The following describes two proteins that form a bound complex.

Sequence of the second protein:
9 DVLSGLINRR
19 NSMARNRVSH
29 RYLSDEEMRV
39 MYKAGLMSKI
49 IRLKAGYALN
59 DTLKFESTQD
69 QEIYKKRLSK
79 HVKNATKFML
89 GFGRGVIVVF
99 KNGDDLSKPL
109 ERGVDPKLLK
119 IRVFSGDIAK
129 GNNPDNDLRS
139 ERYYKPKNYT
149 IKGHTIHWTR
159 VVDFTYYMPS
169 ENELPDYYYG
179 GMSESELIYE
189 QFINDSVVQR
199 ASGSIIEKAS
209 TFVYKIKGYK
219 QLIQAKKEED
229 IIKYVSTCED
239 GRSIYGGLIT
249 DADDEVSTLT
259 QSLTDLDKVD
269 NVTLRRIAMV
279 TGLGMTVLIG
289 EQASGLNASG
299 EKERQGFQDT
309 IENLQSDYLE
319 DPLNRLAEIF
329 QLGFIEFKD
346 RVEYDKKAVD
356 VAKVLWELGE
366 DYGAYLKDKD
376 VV

Sequence of the first protein:
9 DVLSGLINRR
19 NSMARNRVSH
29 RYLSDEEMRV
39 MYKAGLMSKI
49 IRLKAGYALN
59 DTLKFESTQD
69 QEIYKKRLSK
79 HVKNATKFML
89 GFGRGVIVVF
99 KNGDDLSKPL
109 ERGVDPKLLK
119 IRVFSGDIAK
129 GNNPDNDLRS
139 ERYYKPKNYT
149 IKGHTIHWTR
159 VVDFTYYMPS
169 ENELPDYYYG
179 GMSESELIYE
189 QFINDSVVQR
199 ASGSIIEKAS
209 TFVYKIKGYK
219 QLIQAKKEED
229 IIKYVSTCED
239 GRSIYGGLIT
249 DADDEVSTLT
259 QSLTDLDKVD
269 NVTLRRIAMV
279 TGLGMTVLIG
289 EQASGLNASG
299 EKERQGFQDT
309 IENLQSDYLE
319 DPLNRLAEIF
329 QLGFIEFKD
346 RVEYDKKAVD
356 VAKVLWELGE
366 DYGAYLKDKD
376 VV

Interface contacts:
Residue S123 in the first protein is in contact with residue E169 in the second protein (closest heavy-atom distance 3.2 Å).
Residue K41 in the first protein is in contact with residue Y30 in the second protein (closest heavy-atom distance 2.2 Å).
Residue R23 in the first protein is in contact with residue S12 in the second protein (closest heavy-atom distance 3.2 Å).
Residue I191 in the first protein interacts with residue S20 in the second protein (closest heavy-atom distance 3.2 Å).
Residue R25 in the first protein contacts residue V10 in the second protein (closest heavy-atom distance 3.0 Å).
Residue G244 in the first protein interacts with residue E237 in the second protein (closest heavy-atom distance 3.0 Å).
Residue S241 in the first protein contacts residue E205 in the second protein (closest heavy-atom distance 3.1 Å).
Residue E188 in the first protein interacts with residue M21 in the second protein (closest heavy-atom distance 2.8 Å).
Residue L246 in the first protein interacts with residue F210 in the second protein (closest heavy-atom distance 2.5 Å).
Residue K41 in the first protein is in contact with residue E171 in the second protein (closest heavy-atom distance 2.9 Å).
Residue V195 in the first protein is in contact with residue N24 in the second protein (closest heavy-atom distance 3.1 Å).
Residue R37 in the first protein is in contact with residue N170 in the second protein (closest heavy-atom distance 3.1 Å).
Residue D249 in the first protein interacts with residue K218 in the second protein (closest heavy-atom distance 2.8 Å).
Residue T256 in the first protein interacts with residue T258 in the second protein (closest heavy-atom distance 3.2 Å).
Residue I242 in the first protein interacts with residue I204 in the second protein (closest heavy-atom distance 3.2 Å).
Residue D125 in the first protein is in contact with residue S168 in the second protein (closest heavy-atom distance 3.0 Å).
Residue K81 in the first protein contacts residue N311 in the second protein (closest heavy-atom distance 3.2 Å).
Residue Y55 in the first protein interacts with residue D307 in the second protein (closest heavy-atom distance 2.3 Å).
Residue E205 in the first protein interacts with residue R198 in the second protein (closest heavy-atom distance 2.2 Å).
Residue Y243 in the first protein contacts residue E237 in the second protein (closest heavy-atom distance 2.9 Å).
Residue Q197 in the first protein contacts residue Q189 in the second protein (closest heavy-atom distance 2.0 Å).
Residue R29 in the first protein interacts with residue R25 in the second protein (closest heavy-atom distance 3.2 Å).
Residue K85 in the first protein is in contact with residue D315 in the second protein (closest heavy-atom distance 2.2 Å).
Residue N295 in the first protein is in contact with residue Q303 in the second protein (closest heavy-atom distance 2.6 Å).
Residue S208 in the first protein contacts residue Q259 in the second protein (closest heavy-atom distance 3.2 Å).
Residue R120 in the first protein contacts residue L136 in the second protein (closest heavy-atom distance 2.5 Å).
Residue V121 in the first protein interacts with residue Y142 in the second protein (closest heavy-atom distance 2.5 Å).
Residue Y40 in the first protein contacts residue Y165 in the second protein (closest heavy-atom distance 2.2 Å).
Residue N100 in the first protein interacts with residue R137 in the second protein (closest heavy-atom distance 2.2 Å).
Residue R25 in the first protein is in contact with residue D9 in the second protein (closest heavy-atom distance 2.3 Å).
Residue S260 in the first protein interacts with residue D263 in the second protein (closest heavy-atom distance 2.2 Å).
Residue R23 in the first protein is in contact with residue I15 in the second protein (closest heavy-atom distance 3.0 Å).
Residue S200 in the first protein interacts with residue V267 in the second protein (closest heavy-atom distance 3.2 Å).
Residue S297 in the first protein contacts residue Q303 in the second protein (closest heavy-atom distance 2.4 Å).
Residue S260 in the first protein contacts residue T262 in the second protein (closest heavy-atom distance 3.3 Å).
Residue I287 in the first protein is in contact with residue R273 in the second protein (closest heavy-atom distance 3.1 Å).
Residue G288 in the first protein interacts with residue M283 in the second protein (closest heavy-atom distance 2.7 Å).
Residue T248 in the first protein contacts residue Y212 in the second protein (closest heavy-atom distance 3.1 Å).
Residue D249 in the first protein is in contact with residue Y217 in the second protein (closest heavy-atom distance 3.0 Å).
Residue G245 in the first protein contacts residue E237 in the second protein (closest heavy-atom distance 2.5 Å).
Residue K118 in the first protein contacts residue R137 in the second protein (closest heavy-atom distance 2.3 Å).
Residue D125 in the first protein interacts with residue N170 in the second protein (closest heavy-atom distance 3.0 Å).
Residue G245 in the first protein interacts with residue F210 in the second protein (closest heavy-atom distance 3.0 Å).
Residue T258 in the first protein contacts residue T262 in the second protein (closest heavy-atom distance 3.2 Å).
Residue R23 in the first protein is in contact with residue L11 in the second protein (closest heavy-atom distance 2.7 Å).
Residue N24 in the first protein is in contact with residue L11 in the second protein (closest heavy-atom distance 3.1 Å).
Residue G43 in the first protein interacts with residue L185 in the second protein (closest heavy-atom distance 3.3 Å).
Residue R50 in the first protein contacts residue N311 in the second protein (closest heavy-atom distance 2.8 Å).
Residue K78 in the first protein is in contact with residue D319 in the second protein (closest heavy-atom distance 2.3 Å).
Residue R240 in the first protein is in contact with residue Q259 in the second protein (closest heavy-atom distance 2.7 Å).
Residue V26 in the first protein contacts residue D9 in the second protein (closest heavy-atom distance 3.2 Å).
Residue K351 in the first protein contacts residue A353 in the second protein (closest heavy-atom distance 2.6 Å).
Residue G201 in the first protein interacts with residue N192 in the second protein (closest heavy-atom distance 2.9 Å).
Residue F122 in the first protein contacts residue R140 in the second protein (closest heavy-atom distance 3.0 Å).
Residue K85 in the first protein contacts residue Y316 in the second protein (closest heavy-atom distance 3.0 Å).
Residue L246 in the first protein is in contact with residue Y212 in the second protein (closest heavy-atom distance 2.7 Å).
Residue T248 in the first protein contacts residue I214 in the second protein (closest heavy-atom distance 2.7 Å).
Residue I242 in the first protein is in contact with residue E205 in the second protein (closest heavy-atom distance 3.1 Å).
Residue D193 in the first protein is in contact with residue R274 in the second protein (closest heavy-atom distance 2.5 Å).
Residue K351 in the first protein is in contact with residue Y370 in the second protein (closest heavy-atom distance 3.2 Å).